This data describes a binding interaction between two proteins.

Residue-level contacts at the interface:
Residue N138 in the second protein interacts with residue K29 in the first protein (closest heavy-atom distance 3.9 Å).
Residue W279 in the second protein interacts with residue S42 in the first protein (closest heavy-atom distance 3.3 Å).
Residue N137 in the second protein contacts residue K29 in the first protein (closest heavy-atom distance 3.3 Å).
Residue A139 in the second protein interacts with residue E85 in the first protein (closest heavy-atom distance 3.4 Å).
Residue G311 in the second protein contacts residue Q33 in the first protein (closest heavy-atom distance 3.1 Å).
Residue W279 in the second protein is in contact with residue F43 in the first protein (closest heavy-atom distance 3.7 Å).
Residue N138 in the second protein contacts residue Q33 in the first protein (closest heavy-atom distance 4.3 Å).
Residue G311 in the second protein contacts residue I34 in the first protein (closest heavy-atom distance 3.8 Å).
Residue D224 in the second protein interacts with residue R59 in the first protein (closest heavy-atom distance 2.9 Å).
Residue D224 in the second protein interacts with residue L44 in the first protein (closest heavy-atom distance 2.8 Å).
Residue D329 in the second protein interacts with residue Q40 in the first protein (closest heavy-atom distance 3.9 Å).
Residue G222 in the second protein contacts residue K46 in the first protein (closest heavy-atom distance 3.0 Å).
Residue I312 in the second protein interacts with residue N32 in the first protein (closest heavy-atom distance 2.8 Å).
Residue R321 in the second protein interacts with residue P48 in the first protein (closest heavy-atom distance 3.4 Å).
Residue C48 in the second protein is in contact with residue Q64 in the first protein (closest heavy-atom distance 3.7 Å).
Residue M278 in the second protein is in contact with residue F43 in the first protein (closest heavy-atom distance 3.9 Å).
Residue E281 in the second protein contacts residue S42 in the first protein (closest heavy-atom distance 3.3 Å).
Residue G325 in the second protein contacts residue F43 in the first protein (closest heavy-atom distance 3.6 Å).
Residue A139 in the second protein is in contact with residue H27 in the first protein (closest heavy-atom distance 3.6 Å).
Residue S221 in the second protein contacts residue K46 in the first protein (closest heavy-atom distance 2.6 Å).
Residue V282 in the second protein contacts residue W62 in the first protein (closest heavy-atom distance 4.2 Å).
Residue G223 in the second protein is in contact with residue K46 in the first protein (closest heavy-atom distance 4.0 Å).
Residue V282 in the second protein is in contact with residue D63 in the first protein (closest heavy-atom distance 3.7 Å).
Residue N277 in the second protein contacts residue F43 in the first protein (closest heavy-atom distance 3.4 Å).
Residue G311 in the second protein contacts residue N32 in the first protein (closest heavy-atom distance 3.3 Å).
Residue G52 in the second protein interacts with residue Q64 in the first protein (closest heavy-atom distance 4.3 Å).
Residue N138 in the second protein contacts residue K35 in the first protein (closest heavy-atom distance 3.3 Å).
Residue I227 in the second protein interacts with residue F43 in the first protein (closest heavy-atom distance 3.5 Å).
Residue G310 in the second protein is in contact with residue Q33 in the first protein (closest heavy-atom distance 4.2 Å).
Residue A51 in the second protein is in contact with residue Q64 in the first protein (closest heavy-atom distance 2.6 Å).
Residue P46 in the second protein is in contact with residue S60 in the first protein (closest heavy-atom distance 3.9 Å).
Residue G325 in the second protein is in contact with residue Q40 in the first protein (closest heavy-atom distance 3.5 Å).
Residue S221 in the second protein contacts residue N52 in the first protein (closest heavy-atom distance 2.8 Å).
Residue G324 in the second protein contacts residue Q40 in the first protein (closest heavy-atom distance 3.3 Å).
Residue I227 in the second protein interacts with residue T45 in the first protein (closest heavy-atom distance 3.2 Å).
Residue S221 in the second protein is in contact with residue P48 in the first protein (closest heavy-atom distance 3.6 Å).
Residue G222 in the second protein contacts residue T45 in the first protein (closest heavy-atom distance 4.0 Å).
Residue D326 in the second protein interacts with residue G41 in the first protein (closest heavy-atom distance 4.1 Å).
Residue D326 in the second protein interacts with residue Q25 in the first protein (closest heavy-atom distance 2.9 Å).
Residue E226 in the second protein interacts with residue F43 in the first protein (closest heavy-atom distance 3.6 Å).
Residue R308 in the second protein is in contact with residue K35 in the first protein (closest heavy-atom distance 3.2 Å).
Residue N277 in the second protein interacts with residue R59 in the first protein (closest heavy-atom distance 2.9 Å).
Residue D309 in the second protein is in contact with residue P48 in the first protein (closest heavy-atom distance 3.6 Å).
Residue T307 in the second protein interacts with residue K35 in the first protein (closest heavy-atom distance 3.5 Å).
Residue I227 in the second protein interacts with residue L44 in the first protein (closest heavy-atom distance 3.3 Å).
Residue G223 in the second protein interacts with residue L44 in the first protein (closest heavy-atom distance 3.3 Å).
Residue V282 in the second protein contacts residue S42 in the first protein (closest heavy-atom distance 3.4 Å).
Residue G283 in the second protein is in contact with residue R59 in the first protein (closest heavy-atom distance 3.5 Å).
Residue C48 in the second protein interacts with residue D63 in the first protein (closest heavy-atom distance 3.5 Å).
Residue V282 in the second protein is in contact with residue R59 in the first protein (closest heavy-atom distance 3.3 Å).
Residue S221 in the second protein is in contact with residue G47 in the first protein (closest heavy-atom distance 3.8 Å).
Residue T141 in the second protein interacts with residue Q40 in the first protein (closest heavy-atom distance 3.7 Å).
Residue C48 in the second protein interacts with residue S60 in the first protein (closest heavy-atom distance 3.0 Å).
Residue D326 in the second protein contacts residue Q40 in the first protein (closest heavy-atom distance 3.3 Å).
Residue P46 in the second protein interacts with residue D63 in the first protein (closest heavy-atom distance 4.0 Å).
Residue M278 in the second protein is in contact with residue S42 in the first protein (closest heavy-atom distance 3.3 Å).
Residue C54 in the second protein is in contact with residue Q64 in the first protein (closest heavy-atom distance 3.4 Å).
Residue Q280 in the second protein contacts residue S42 in the first protein (closest heavy-atom distance 3.7 Å).
Residue D224 in the second protein interacts with residue F43 in the first protein (closest heavy-atom distance 3.8 Å).
Residue N137 in the second protein is in contact with residue E85 in the first protein (closest heavy-atom distance 3.8 Å).

Sequence of the second protein:
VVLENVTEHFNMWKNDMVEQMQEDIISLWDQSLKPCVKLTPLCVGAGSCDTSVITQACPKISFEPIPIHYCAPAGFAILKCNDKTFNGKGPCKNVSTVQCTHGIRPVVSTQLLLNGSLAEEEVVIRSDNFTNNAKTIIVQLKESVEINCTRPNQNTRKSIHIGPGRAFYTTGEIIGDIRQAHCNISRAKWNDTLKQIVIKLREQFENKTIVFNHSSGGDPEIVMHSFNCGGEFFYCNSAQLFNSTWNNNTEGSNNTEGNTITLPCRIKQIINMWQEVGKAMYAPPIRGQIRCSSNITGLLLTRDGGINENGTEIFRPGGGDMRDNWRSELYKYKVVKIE

Sequence of the first protein:
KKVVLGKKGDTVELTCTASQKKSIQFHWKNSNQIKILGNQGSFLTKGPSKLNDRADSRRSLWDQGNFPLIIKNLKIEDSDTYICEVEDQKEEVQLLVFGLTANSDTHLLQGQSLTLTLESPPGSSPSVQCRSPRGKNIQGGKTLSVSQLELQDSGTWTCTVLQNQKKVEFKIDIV